Sequence of chain B:
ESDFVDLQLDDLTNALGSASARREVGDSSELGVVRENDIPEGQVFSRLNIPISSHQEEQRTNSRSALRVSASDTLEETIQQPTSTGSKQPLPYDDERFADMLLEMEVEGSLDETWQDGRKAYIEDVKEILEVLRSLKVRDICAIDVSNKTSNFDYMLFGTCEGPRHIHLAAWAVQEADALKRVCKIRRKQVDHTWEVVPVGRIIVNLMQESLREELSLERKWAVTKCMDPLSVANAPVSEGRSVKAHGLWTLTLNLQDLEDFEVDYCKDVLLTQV

Sequence of chain A:
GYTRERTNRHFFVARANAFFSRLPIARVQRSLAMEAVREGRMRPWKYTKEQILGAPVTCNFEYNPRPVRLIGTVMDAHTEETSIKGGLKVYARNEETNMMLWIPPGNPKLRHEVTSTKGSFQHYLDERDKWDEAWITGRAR

Contacts between the two chains:
Residue P311 in chain B interacts with residue N99 in chain A (closest heavy-atom distance 4.0 Å).
Residue V312 in chain B is in contact with residue N99 in chain A (closest heavy-atom distance 3.9 Å).
Residue S313 in chain B interacts with residue T138 in chain A (closest heavy-atom distance 3.3 Å).
Residue F172 in chain B is in contact with residue P57 in chain A (closest heavy-atom distance 3.5 Å).
Residue F172 in chain B is in contact with residue H124 in chain A (closest heavy-atom distance 3.1 Å).
Residue D169 in chain B is in contact with residue K131 in chain A (closest heavy-atom distance 2.6 Å).
Residue L185 in chain B is in contact with residue T59 in chain A (closest heavy-atom distance 3.5 Å).
Residue T325 in chain B is in contact with residue E134 in chain A (closest heavy-atom distance 2.5 Å).
Residue V312 in chain B interacts with residue E97 in chain A (closest heavy-atom distance 3.6 Å).
Residue P311 in chain B interacts with residue K131 in chain A (closest heavy-atom distance 3.6 Å).
Residue W189 in chain B contacts residue R70 in chain A (closest heavy-atom distance 3.3 Å).
Residue T188 in chain B contacts residue E114 in chain A (closest heavy-atom distance 3.9 Å).
Residue P311 in chain B interacts with residue R94 in chain A (closest heavy-atom distance 3.6 Å).
Residue M302 in chain B contacts residue R70 in chain A (closest heavy-atom distance 3.3 Å).
Residue R276 in chain B is in contact with residue R67 in chain A (closest heavy-atom distance 4.0 Å).
Residue W324 in chain B interacts with residue E134 in chain A (closest heavy-atom distance 2.8 Å).
Residue W324 in chain B interacts with residue D130 in chain A (closest heavy-atom distance 3.6 Å).
Residue N226 in chain B contacts residue P66 in chain A (closest heavy-atom distance 3.1 Å).
Residue D191 in chain B contacts residue P68 in chain A (closest heavy-atom distance 3.4 Å).
Residue K342 in chain B interacts with residue E97 in chain A (closest heavy-atom distance 2.4 Å).
Residue M179 in chain B is in contact with residue T59 in chain A (closest heavy-atom distance 3.9 Å).
Residue M175 in chain B is in contact with residue S117 in chain A (closest heavy-atom distance 3.2 Å).
Residue K223 in chain B is in contact with residue R67 in chain A (closest heavy-atom distance 3.3 Å).
Residue S221 in chain B is in contact with residue R67 in chain A (closest heavy-atom distance 2.3 Å).
Residue V312 in chain B contacts residue E96 in chain A (closest heavy-atom distance 3.2 Å).
Residue P311 in chain B is in contact with residue Y92 in chain A (closest heavy-atom distance 4.0 Å).
Residue D191 in chain B is in contact with residue N61 in chain A (closest heavy-atom distance 3.9 Å).
Residue T188 in chain B is in contact with residue N61 in chain A (closest heavy-atom distance 3.7 Å).
Residue W189 in chain B interacts with residue I72 in chain A (closest heavy-atom distance 3.7 Å).
Residue N309 in chain B contacts residue K131 in chain A (closest heavy-atom distance 3.8 Å).
Residue R276 in chain B contacts residue P66 in chain A (closest heavy-atom distance 2.8 Å).
Residue M175 in chain B is in contact with residue P57 in chain A (closest heavy-atom distance 3.6 Å).
Residue N226 in chain B contacts residue R67 in chain A (closest heavy-atom distance 3.2 Å).
Residue V307 in chain B interacts with residue R94 in chain A (closest heavy-atom distance 2.4 Å).
Residue P304 in chain B interacts with residue I72 in chain A (closest heavy-atom distance 3.8 Å).
Residue L323 in chain B is in contact with residue E134 in chain A (closest heavy-atom distance 3.2 Å).
Residue M179 in chain B interacts with residue P57 in chain A (closest heavy-atom distance 3.8 Å).
Residue D169 in chain B interacts with residue R94 in chain A (closest heavy-atom distance 2.6 Å).
Residue W189 in chain B is in contact with residue T59 in chain A (closest heavy-atom distance 3.2 Å).
Residue S225 in chain B contacts residue R67 in chain A (closest heavy-atom distance 2.4 Å).
Residue F172 in chain B contacts residue R94 in chain A (closest heavy-atom distance 3.4 Å).
Residue L176 in chain B is in contact with residue I72 in chain A (closest heavy-atom distance 3.8 Å).
Residue W324 in chain B interacts with residue K131 in chain A (closest heavy-atom distance 3.8 Å).
Residue T188 in chain B contacts residue T59 in chain A (closest heavy-atom distance 3.6 Å).
Residue M179 in chain B contacts residue T116 in chain A (closest heavy-atom distance 3.6 Å).
Residue M175 in chain B contacts residue S121 in chain A (closest heavy-atom distance 3.8 Å).
Residue R171 in chain B contacts residue Q123 in chain A (closest heavy-atom distance 3.5 Å).
Residue D169 in chain B contacts residue E128 in chain A (closest heavy-atom distance 3.5 Å).
Residue R171 in chain B is in contact with residue D127 in chain A (closest heavy-atom distance 3.1 Å).
Residue G322 in chain B interacts with residue E134 in chain A (closest heavy-atom distance 3.4 Å).
Residue D228 in chain B interacts with residue R67 in chain A (closest heavy-atom distance 3.8 Å).
Residue G315 in chain B interacts with residue T138 in chain A (closest heavy-atom distance 3.5 Å).
Residue W324 in chain B is in contact with residue D127 in chain A (closest heavy-atom distance 3.9 Å).
Residue R276 in chain B contacts residue P68 in chain A (closest heavy-atom distance 3.3 Å).
Residue F172 in chain B contacts residue T74 in chain A (closest heavy-atom distance 3.9 Å).
Residue S184 in chain B interacts with residue T116 in chain A (closest heavy-atom distance 3.1 Å).
Residue E314 in chain B contacts residue T138 in chain A (closest heavy-atom distance 3.8 Å).
Residue K342 in chain B is in contact with residue E96 in chain A (closest heavy-atom distance 3.3 Å).
Residue N222 in chain B is in contact with residue R70 in chain A (closest heavy-atom distance 4.0 Å).
Residue N309 in chain B is in contact with residue R94 in chain A (closest heavy-atom distance 2.8 Å).

This data describes a binding interaction between two proteins.